The following describes two proteins that form a bound complex.

Sequence of the first protein:
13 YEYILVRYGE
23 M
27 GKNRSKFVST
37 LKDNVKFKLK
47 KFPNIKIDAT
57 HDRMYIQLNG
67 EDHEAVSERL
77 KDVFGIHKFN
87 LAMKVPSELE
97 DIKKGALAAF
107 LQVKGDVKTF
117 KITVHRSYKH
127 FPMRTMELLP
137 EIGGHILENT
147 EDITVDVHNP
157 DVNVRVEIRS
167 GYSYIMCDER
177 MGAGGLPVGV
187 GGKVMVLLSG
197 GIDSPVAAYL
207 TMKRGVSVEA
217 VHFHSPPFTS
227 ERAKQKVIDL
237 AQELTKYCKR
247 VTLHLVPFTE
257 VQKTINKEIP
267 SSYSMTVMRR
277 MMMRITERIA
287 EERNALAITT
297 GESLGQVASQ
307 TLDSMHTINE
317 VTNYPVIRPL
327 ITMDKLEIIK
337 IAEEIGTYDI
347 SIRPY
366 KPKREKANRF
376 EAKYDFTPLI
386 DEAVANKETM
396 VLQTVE

Interface contacts:
Residue R324 in the second protein interacts with residue P321 in the first protein (closest heavy-atom distance 3.8 Å).
Residue H312 in the second protein interacts with residue P321 in the first protein (closest heavy-atom distance 3.5 Å).
Residue L182 in the second protein contacts residue G301 in the first protein (closest heavy-atom distance 3.5 Å).
Residue G301 in the second protein interacts with residue R210 in the first protein (closest heavy-atom distance 3.9 Å).
Residue L308 in the second protein interacts with residue V190 in the first protein (closest heavy-atom distance 3.6 Å).
Residue T328 in the second protein contacts residue R210 in the first protein (closest heavy-atom distance 3.4 Å).
Residue V212 in the second protein contacts residue L300 in the first protein (closest heavy-atom distance 4.0 Å).
Residue P325 in the second protein is in contact with residue T328 in the first protein (closest heavy-atom distance 3.4 Å).
Residue L206 in the second protein interacts with residue T328 in the first protein (closest heavy-atom distance 3.5 Å).
Residue N319 in the second protein contacts residue R369 in the first protein (closest heavy-atom distance 2.4 Å).
Residue L300 in the second protein interacts with residue V212 in the first protein (closest heavy-atom distance 4.0 Å).
Residue I323 in the second protein interacts with residue M311 in the first protein (closest heavy-atom distance 4.1 Å).
Residue H312 in the second protein contacts residue Y320 in the first protein (closest heavy-atom distance 3.7 Å).
Residue N319 in the second protein interacts with residue N315 in the first protein (closest heavy-atom distance 3.1 Å).
Residue R210 in the second protein interacts with residue G301 in the first protein (closest heavy-atom distance 3.9 Å).
Residue L308 in the second protein is in contact with residue K189 in the first protein (closest heavy-atom distance 3.9 Å).
Residue N315 in the second protein interacts with residue P321 in the first protein (closest heavy-atom distance 3.4 Å).
Residue L308 in the second protein is in contact with residue G187 in the first protein (closest heavy-atom distance 3.7 Å).
Residue G301 in the second protein is in contact with residue L182 in the first protein (closest heavy-atom distance 3.5 Å).
Residue L292 in the second protein contacts residue L308 in the first protein (closest heavy-atom distance 4.0 Å).
Residue R210 in the second protein interacts with residue D330 in the first protein (closest heavy-atom distance 3.8 Å).
Residue T328 in the second protein interacts with residue L206 in the first protein (closest heavy-atom distance 3.5 Å).
Residue N319 in the second protein is in contact with residue T318 in the first protein (closest heavy-atom distance 3.6 Å).
Residue R369 in the second protein contacts residue Y320 in the first protein (closest heavy-atom distance 3.8 Å).
Residue T207 in the second protein is in contact with residue T328 in the first protein (closest heavy-atom distance 4.0 Å).
Residue P321 in the second protein is in contact with residue R324 in the first protein (closest heavy-atom distance 3.8 Å).
Residue E316 in the second protein is in contact with residue N319 in the first protein (closest heavy-atom distance 3.1 Å).
Residue D309 in the second protein interacts with residue L292 in the first protein (closest heavy-atom distance 3.5 Å).
Residue Y320 in the second protein interacts with residue H312 in the first protein (closest heavy-atom distance 3.7 Å).
Residue T318 in the second protein interacts with residue N319 in the first protein (closest heavy-atom distance 3.6 Å).
Residue N315 in the second protein interacts with residue N319 in the first protein (closest heavy-atom distance 3.1 Å).
Residue D330 in the second protein contacts residue R210 in the first protein (closest heavy-atom distance 3.8 Å).
Residue P321 in the second protein is in contact with residue M311 in the first protein (closest heavy-atom distance 3.8 Å).
Residue G187 in the second protein contacts residue L308 in the first protein (closest heavy-atom distance 3.7 Å).
Residue V190 in the second protein is in contact with residue L308 in the first protein (closest heavy-atom distance 3.6 Å).
Residue T328 in the second protein is in contact with residue P325 in the first protein (closest heavy-atom distance 3.4 Å).
Residue N319 in the second protein contacts residue E316 in the first protein (closest heavy-atom distance 3.1 Å).
Residue L292 in the second protein contacts residue D309 in the first protein (closest heavy-atom distance 3.5 Å).
Residue M311 in the second protein is in contact with residue I323 in the first protein (closest heavy-atom distance 4.1 Å).
Residue K189 in the second protein interacts with residue L308 in the first protein (closest heavy-atom distance 3.9 Å).
Residue Y320 in the second protein interacts with residue R369 in the first protein (closest heavy-atom distance 3.8 Å).
Residue P321 in the second protein is in contact with residue H312 in the first protein (closest heavy-atom distance 3.5 Å).
Residue I327 in the second protein is in contact with residue P325 in the first protein (closest heavy-atom distance 3.7 Å).
Residue V303 in the second protein contacts residue M23 in the first protein (closest heavy-atom distance 3.3 Å).
Residue R210 in the second protein contacts residue T328 in the first protein (closest heavy-atom distance 3.4 Å).
Residue L308 in the second protein interacts with residue L292 in the first protein (closest heavy-atom distance 4.0 Å).
Residue H312 in the second protein interacts with residue L292 in the first protein (closest heavy-atom distance 2.7 Å).
Residue L300 in the second protein contacts residue R210 in the first protein (closest heavy-atom distance 3.2 Å).
Residue T328 in the second protein interacts with residue T207 in the first protein (closest heavy-atom distance 4.0 Å).
Residue I327 in the second protein interacts with residue R324 in the first protein (closest heavy-atom distance 4.0 Å).
Residue P325 in the second protein contacts residue I327 in the first protein (closest heavy-atom distance 3.7 Å).
Residue M311 in the second protein interacts with residue P321 in the first protein (closest heavy-atom distance 3.8 Å).
Residue R324 in the second protein contacts residue I327 in the first protein (closest heavy-atom distance 4.0 Å).
Residue M23 in the second protein is in contact with residue V303 in the first protein (closest heavy-atom distance 3.3 Å).
Residue I327 in the second protein interacts with residue I323 in the first protein (closest heavy-atom distance 3.7 Å).
Residue I323 in the second protein contacts residue I327 in the first protein (closest heavy-atom distance 3.7 Å).
Residue R210 in the second protein interacts with residue L300 in the first protein (closest heavy-atom distance 3.2 Å).
Residue L292 in the second protein is in contact with residue H312 in the first protein (closest heavy-atom distance 2.7 Å).
Residue P321 in the second protein is in contact with residue N315 in the first protein (closest heavy-atom distance 3.4 Å).
Residue R369 in the second protein is in contact with residue N319 in the first protein (closest heavy-atom distance 2.4 Å).

Sequence of the second protein:
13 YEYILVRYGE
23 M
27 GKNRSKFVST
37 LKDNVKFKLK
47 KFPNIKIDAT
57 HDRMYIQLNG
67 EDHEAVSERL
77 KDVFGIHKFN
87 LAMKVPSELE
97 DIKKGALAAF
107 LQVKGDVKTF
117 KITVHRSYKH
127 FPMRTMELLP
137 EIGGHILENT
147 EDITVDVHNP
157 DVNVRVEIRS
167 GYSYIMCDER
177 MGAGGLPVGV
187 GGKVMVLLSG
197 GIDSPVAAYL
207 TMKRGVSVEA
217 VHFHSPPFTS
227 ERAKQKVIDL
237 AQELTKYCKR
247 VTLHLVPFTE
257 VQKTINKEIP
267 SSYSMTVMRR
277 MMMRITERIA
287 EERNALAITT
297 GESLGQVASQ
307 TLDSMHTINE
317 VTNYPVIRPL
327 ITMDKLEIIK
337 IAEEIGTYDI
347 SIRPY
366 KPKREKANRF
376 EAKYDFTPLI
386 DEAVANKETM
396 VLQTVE